Residue-level contacts at the interface:
Residue V9 in the second protein interacts with residue L29 in the first protein (closest heavy-atom distance 4.2 Å).
Residue L60 in the second protein interacts with residue L26 in the first protein (closest heavy-atom distance 3.8 Å).
Residue M1 in the second protein interacts with residue D15 in the first protein (closest heavy-atom distance 3.4 Å).
Residue M1 in the second protein interacts with residue A14 in the first protein (closest heavy-atom distance 4.0 Å).
Residue G2 in the second protein contacts residue I13 in the first protein (closest heavy-atom distance 4.9 Å).
Residue Q28 in the second protein interacts with residue G31 in the first protein (closest heavy-atom distance 3.6 Å).
Residue Q28 in the second protein interacts with residue L29 in the first protein (closest heavy-atom distance 3.1 Å).
Residue F3 in the second protein interacts with residue T11 in the first protein (closest heavy-atom distance 3.2 Å).
Residue D5 in the second protein interacts with residue R21 in the first protein (closest heavy-atom distance 3.1 Å).
Residue L6 in the second protein is in contact with residue I13 in the first protein (closest heavy-atom distance 3.7 Å).
Residue L59 in the second protein interacts with residue L29 in the first protein (closest heavy-atom distance 4.3 Å).
Residue R56 in the second protein contacts residue L32 in the first protein (closest heavy-atom distance 3.5 Å).
Residue I13 in the second protein is in contact with residue L29 in the first protein (closest heavy-atom distance 4.3 Å).
Residue L6 in the second protein interacts with residue T10 in the first protein (closest heavy-atom distance 3.2 Å).
Residue F3 in the second protein contacts residue A14 in the first protein (closest heavy-atom distance 3.9 Å).
Residue F3 in the second protein is in contact with residue T10 in the first protein (closest heavy-atom distance 4.7 Å).
Residue L6 in the second protein is in contact with residue R21 in the first protein (closest heavy-atom distance 3.9 Å).
Residue R56 in the second protein interacts with residue L30 in the first protein (closest heavy-atom distance 2.9 Å).
Residue G2 in the second protein is in contact with residue R21 in the first protein (closest heavy-atom distance 3.6 Å).
Residue L6 in the second protein interacts with residue L25 in the first protein (closest heavy-atom distance 4.8 Å).
Residue L24 in the second protein interacts with residue L29 in the first protein (closest heavy-atom distance 3.8 Å).
Residue L60 in the second protein is in contact with residue L30 in the first protein (closest heavy-atom distance 3.8 Å).
Residue G2 in the second protein is in contact with residue A14 in the first protein (closest heavy-atom distance 3.5 Å).
Residue V9 in the second protein is in contact with residue L25 in the first protein (closest heavy-atom distance 3.8 Å).
Residue L60 in the second protein is in contact with residue V40 in the first protein (closest heavy-atom distance 4.0 Å).
Residue Q28 in the second protein is in contact with residue L30 in the first protein (closest heavy-atom distance 3.4 Å).
Residue L59 in the second protein contacts residue L30 in the first protein (closest heavy-atom distance 4.1 Å).
Residue L24 in the second protein contacts residue L30 in the first protein (closest heavy-atom distance 4.3 Å).
Residue Q28 in the second protein interacts with residue Q28 in the first protein (closest heavy-atom distance 3.8 Å).
Residue L6 in the second protein interacts with residue A14 in the first protein (closest heavy-atom distance 3.8 Å).
Residue R56 in the second protein interacts with residue G31 in the first protein (closest heavy-atom distance 2.9 Å).

Sequence of the second protein:
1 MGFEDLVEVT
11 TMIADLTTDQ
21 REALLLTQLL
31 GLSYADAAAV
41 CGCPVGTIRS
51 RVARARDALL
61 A

These two protein chains interact to form a complex.

Sequence of the first protein:
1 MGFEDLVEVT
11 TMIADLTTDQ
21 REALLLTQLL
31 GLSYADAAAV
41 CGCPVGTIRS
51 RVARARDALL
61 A